Contacts between the two chains:
Residue Y71 in chain B is in contact with residue V13 in chain A (closest heavy-atom distance 3.7 Å).
Residue W19 in chain B is in contact with residue I29 in chain A (closest heavy-atom distance 3.7 Å).
Residue V180 in chain B contacts residue L20 in chain A (closest heavy-atom distance 3.5 Å).
Residue A181 in chain B is in contact with residue W22 in chain A (closest heavy-atom distance 3.0 Å).
Residue E63 in chain B is in contact with residue T3 in chain A (closest heavy-atom distance 2.9 Å).
Residue L70 in chain B interacts with residue L5 in chain A (closest heavy-atom distance 3.6 Å).
Residue D17 in chain B contacts residue K35 in chain A (closest heavy-atom distance 3.7 Å).
Residue R83 in chain B is in contact with residue D17 in chain A (closest heavy-atom distance 2.7 Å).
Residue M184 in chain B is in contact with residue P21 in chain A (closest heavy-atom distance 3.7 Å).
Residue T128 in chain B is in contact with residue I11 in chain A (closest heavy-atom distance 3.5 Å).
Residue L138 in chain B interacts with residue L4 in chain A (closest heavy-atom distance 3.7 Å).
Residue K12 in chain B interacts with residue Y25 in chain A (closest heavy-atom distance 3.6 Å).
Residue T129 in chain B is in contact with residue R10 in chain A (closest heavy-atom distance 3.3 Å).
Residue S127 in chain B is in contact with residue R14 in chain A (closest heavy-atom distance 2.9 Å).
Residue S134 in chain B is in contact with residue E2 in chain A (closest heavy-atom distance 2.6 Å).
Residue E20 in chain B interacts with residue K35 in chain A (closest heavy-atom distance 3.3 Å).
Residue Y71 in chain B is in contact with residue R12 in chain A (closest heavy-atom distance 3.3 Å).
Residue G67 in chain B interacts with residue L5 in chain A (closest heavy-atom distance 3.7 Å).
Residue A181 in chain B interacts with residue L20 in chain A (closest heavy-atom distance 3.0 Å).
Residue L15 in chain B interacts with residue Y25 in chain A (closest heavy-atom distance 3.4 Å).
Residue K12 in chain B is in contact with residue L28 in chain A (closest heavy-atom distance 3.6 Å).
Residue K12 in chain B is in contact with residue E24 in chain A (closest heavy-atom distance 2.7 Å).
Residue M79 in chain B interacts with residue F18 in chain A (closest heavy-atom distance 3.5 Å).
Residue V180 in chain B is in contact with residue W22 in chain A (closest heavy-atom distance 3.4 Å).
Residue E63 in chain B contacts residue E6 in chain A (closest heavy-atom distance 3.1 Å).
Residue N78 in chain B contacts residue R14 in chain A (closest heavy-atom distance 3.4 Å).
Residue A181 in chain B is in contact with residue T19 in chain A (closest heavy-atom distance 3.7 Å).
Residue N78 in chain B interacts with residue Q16 in chain A (closest heavy-atom distance 3.0 Å).
Residue W19 in chain B is in contact with residue L20 in chain A (closest heavy-atom distance 3.7 Å).
Residue Y82 in chain B contacts residue F18 in chain A (closest heavy-atom distance 3.5 Å).
Residue M79 in chain B contacts residue Q16 in chain A (closest heavy-atom distance 3.2 Å).
Residue L80 in chain B interacts with residue F18 in chain A (closest heavy-atom distance 3.6 Å).
Residue D17 in chain B is in contact with residue N32 in chain A (closest heavy-atom distance 3.7 Å).
Residue R116 in chain B contacts residue F18 in chain A (closest heavy-atom distance 3.6 Å).
Residue S134 in chain B interacts with residue E1 in chain A (closest heavy-atom distance 3.4 Å).
Residue K74 in chain B is in contact with residue N8 in chain A (closest heavy-atom distance 2.6 Å).
Residue Q133 in chain B contacts residue E1 in chain A (closest heavy-atom distance 3.6 Å).
Residue I7 in chain B contacts residue Y25 in chain A (closest heavy-atom distance 3.7 Å).
Residue K74 in chain B interacts with residue N9 in chain A (closest heavy-atom distance 3.3 Å).
Residue D131 in chain B is in contact with residue E2 in chain A (closest heavy-atom distance 3.6 Å).
Residue N78 in chain B contacts residue K15 in chain A (closest heavy-atom distance 3.4 Å).
Residue M184 in chain B is in contact with residue E23 in chain A (closest heavy-atom distance 3.4 Å).
Residue M79 in chain B interacts with residue R14 in chain A (closest heavy-atom distance 3.5 Å).
Residue Y71 in chain B is in contact with residue I11 in chain A (closest heavy-atom distance 2.3 Å).
Residue E63 in chain B contacts residue L5 in chain A (closest heavy-atom distance 3.5 Å).
Residue L182 in chain B interacts with residue W22 in chain A (closest heavy-atom distance 3.5 Å).
Residue V120 in chain B interacts with residue F18 in chain A (closest heavy-atom distance 3.4 Å).
Residue S119 in chain B interacts with residue F18 in chain A (closest heavy-atom distance 3.4 Å).
Residue E20 in chain B interacts with residue N32 in chain A (closest heavy-atom distance 3.0 Å).
Residue Y71 in chain B contacts residue N8 in chain A (closest heavy-atom distance 3.1 Å).
Residue S119 in chain B is in contact with residue Y25 in chain A (closest heavy-atom distance 3.5 Å).
Residue L124 in chain B is in contact with residue I11 in chain A (closest heavy-atom distance 3.6 Å).
Residue L68 in chain B interacts with residue L4 in chain A (closest heavy-atom distance 3.6 Å).
Residue G179 in chain B is in contact with residue T19 in chain A (closest heavy-atom distance 3.5 Å).
Residue E123 in chain B interacts with residue R14 in chain A (closest heavy-atom distance 3.3 Å).
Residue L81 in chain B interacts with residue F18 in chain A (closest heavy-atom distance 3.0 Å).
Residue L124 in chain B interacts with residue R12 in chain A (closest heavy-atom distance 3.2 Å).
Residue V180 in chain B is in contact with residue I29 in chain A (closest heavy-atom distance 3.7 Å).
Residue K24 in chain B contacts residue N32 in chain A (closest heavy-atom distance 3.4 Å).
Residue G179 in chain B interacts with residue L20 in chain A (closest heavy-atom distance 3.0 Å).

Sequence of chain B:
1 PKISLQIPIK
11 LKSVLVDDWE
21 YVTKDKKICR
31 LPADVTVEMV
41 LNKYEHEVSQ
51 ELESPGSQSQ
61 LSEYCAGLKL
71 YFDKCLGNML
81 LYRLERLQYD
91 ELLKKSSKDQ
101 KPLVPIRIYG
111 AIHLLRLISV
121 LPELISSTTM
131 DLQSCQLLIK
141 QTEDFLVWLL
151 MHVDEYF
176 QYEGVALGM

The following describes two proteins that form a bound complex.

Sequence of chain A:
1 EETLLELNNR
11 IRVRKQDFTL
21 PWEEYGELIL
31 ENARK